Sequence of protein 2:
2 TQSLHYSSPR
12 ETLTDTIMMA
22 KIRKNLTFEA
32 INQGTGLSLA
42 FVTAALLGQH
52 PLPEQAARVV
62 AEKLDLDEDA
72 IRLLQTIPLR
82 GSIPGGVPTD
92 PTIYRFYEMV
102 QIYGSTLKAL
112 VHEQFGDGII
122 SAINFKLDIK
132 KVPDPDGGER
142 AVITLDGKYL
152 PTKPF

Sequence of protein 1:
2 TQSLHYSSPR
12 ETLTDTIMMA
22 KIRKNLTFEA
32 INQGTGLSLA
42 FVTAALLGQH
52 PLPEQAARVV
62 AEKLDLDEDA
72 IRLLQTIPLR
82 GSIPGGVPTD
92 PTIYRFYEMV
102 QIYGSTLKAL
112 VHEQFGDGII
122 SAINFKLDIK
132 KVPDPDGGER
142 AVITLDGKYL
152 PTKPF

Interface contacts:
Residue H113 in protein 2 contacts residue T93 in protein 1 (closest heavy-atom distance 3.4 Å).
Residue R141 in protein 2 interacts with residue G148 in protein 1 (closest heavy-atom distance 3.3 Å).
Residue F116 in protein 2 interacts with residue A142 in protein 1 (closest heavy-atom distance 3.5 Å).
Residue G138 in protein 2 interacts with residue K149 in protein 1 (closest heavy-atom distance 3.4 Å).
Residue R141 in protein 2 is in contact with residue D147 in protein 1 (closest heavy-atom distance 2.7 Å).
Residue V143 in protein 2 interacts with residue L146 in protein 1 (closest heavy-atom distance 3.4 Å).
Residue Q115 in protein 2 interacts with residue K132 in protein 1 (closest heavy-atom distance 3.0 Å).
Residue R141 in protein 2 contacts residue F116 in protein 1 (closest heavy-atom distance 3.5 Å).
Residue L146 in protein 2 is in contact with residue I144 in protein 1 (closest heavy-atom distance 2.8 Å).
Residue Q102 in protein 2 interacts with residue S83 in protein 1 (closest heavy-atom distance 2.8 Å).
Residue K132 in protein 2 contacts residue Q115 in protein 1 (closest heavy-atom distance 2.9 Å).
Residue H51 in protein 2 interacts with residue Y104 in protein 1 (closest heavy-atom distance 2.8 Å).
Residue T93 in protein 2 interacts with residue G119 in protein 1 (closest heavy-atom distance 2.8 Å).
Residue I144 in protein 2 interacts with residue L146 in protein 1 (closest heavy-atom distance 2.7 Å).
Residue Y150 in protein 2 is in contact with residue E140 in protein 1 (closest heavy-atom distance 2.8 Å).
Residue D147 in protein 2 contacts residue R141 in protein 1 (closest heavy-atom distance 2.6 Å).
Residue R141 in protein 2 contacts residue N125 in protein 1 (closest heavy-atom distance 2.9 Å).
Residue S83 in protein 2 is in contact with residue I103 in protein 1 (closest heavy-atom distance 3.5 Å).
Residue E30 in protein 2 interacts with residue E114 in protein 1 (closest heavy-atom distance 3.0 Å).
Residue T28 in protein 2 interacts with residue E114 in protein 1 (closest heavy-atom distance 3.4 Å).
Residue A45 in protein 2 is in contact with residue T107 in protein 1 (closest heavy-atom distance 3.1 Å).
Residue D147 in protein 2 contacts residue A142 in protein 1 (closest heavy-atom distance 3.4 Å).
Residue D91 in protein 2 interacts with residue K109 in protein 1 (closest heavy-atom distance 2.9 Å).
Residue G148 in protein 2 interacts with residue A142 in protein 1 (closest heavy-atom distance 2.8 Å).
Residue E140 in protein 2 contacts residue Y150 in protein 1 (closest heavy-atom distance 2.8 Å).
Residue G148 in protein 2 contacts residue R141 in protein 1 (closest heavy-atom distance 3.2 Å).
Residue F29 in protein 2 interacts with residue E114 in protein 1 (closest heavy-atom distance 2.8 Å).
Residue R96 in protein 2 is in contact with residue I120 in protein 1 (closest heavy-atom distance 3.5 Å).
Residue A142 in protein 2 contacts residue L146 in protein 1 (closest heavy-atom distance 3.5 Å).
Residue G119 in protein 2 is in contact with residue T93 in protein 1 (closest heavy-atom distance 2.8 Å).
Residue D135 in protein 2 interacts with residue K149 in protein 1 (closest heavy-atom distance 3.5 Å).
Residue Q102 in protein 2 contacts residue G87 in protein 1 (closest heavy-atom distance 2.8 Å).
Residue A142 in protein 2 is in contact with residue D147 in protein 1 (closest heavy-atom distance 3.4 Å).
Residue I121 in protein 2 contacts residue R96 in protein 1 (closest heavy-atom distance 3.3 Å).
Residue E99 in protein 2 contacts residue A123 in protein 1 (closest heavy-atom distance 3.2 Å).
Residue S83 in protein 2 contacts residue Q102 in protein 1 (closest heavy-atom distance 2.7 Å).
Residue T107 in protein 2 interacts with residue A45 in protein 1 (closest heavy-atom distance 3.1 Å).
Residue G87 in protein 2 interacts with residue Q102 in protein 1 (closest heavy-atom distance 2.6 Å).
Residue N125 in protein 2 is in contact with residue R141 in protein 1 (closest heavy-atom distance 2.9 Å).
Residue L146 in protein 2 contacts residue V143 in protein 1 (closest heavy-atom distance 3.4 Å).
Residue Q50 in protein 2 interacts with residue I103 in protein 1 (closest heavy-atom distance 3.5 Å).
Residue K149 in protein 2 is in contact with residue E140 in protein 1 (closest heavy-atom distance 3.4 Å).
Residue L146 in protein 2 interacts with residue A142 in protein 1 (closest heavy-atom distance 3.3 Å).
Residue K109 in protein 2 is in contact with residue D91 in protein 1 (closest heavy-atom distance 2.9 Å).
Residue T93 in protein 2 is in contact with residue H113 in protein 1 (closest heavy-atom distance 3.3 Å).
Residue A142 in protein 2 contacts residue I121 in protein 1 (closest heavy-atom distance 3.5 Å).
Residue S106 in protein 2 is in contact with residue S83 in protein 1 (closest heavy-atom distance 3.2 Å).
Residue E114 in protein 2 contacts residue F29 in protein 1 (closest heavy-atom distance 2.7 Å).
Residue K132 in protein 2 interacts with residue F116 in protein 1 (closest heavy-atom distance 3.4 Å).
Residue E114 in protein 2 contacts residue E30 in protein 1 (closest heavy-atom distance 3.1 Å).
Residue A142 in protein 2 is in contact with residue G148 in protein 1 (closest heavy-atom distance 2.8 Å).
Residue F116 in protein 2 contacts residue K132 in protein 1 (closest heavy-atom distance 3.5 Å).
Residue K149 in protein 2 is in contact with residue D135 in protein 1 (closest heavy-atom distance 3.3 Å).
Residue E114 in protein 2 is in contact with residue T28 in protein 1 (closest heavy-atom distance 3.3 Å).
Residue A123 in protein 2 interacts with residue E99 in protein 1 (closest heavy-atom distance 3.5 Å).
Residue S83 in protein 2 interacts with residue S106 in protein 1 (closest heavy-atom distance 3.1 Å).
Residue F116 in protein 2 interacts with residue R141 in protein 1 (closest heavy-atom distance 3.3 Å).
Residue Y104 in protein 2 interacts with residue H51 in protein 1 (closest heavy-atom distance 2.9 Å).
Residue R96 in protein 2 contacts residue I121 in protein 1 (closest heavy-atom distance 3.2 Å).
Residue E140 in protein 2 contacts residue K149 in protein 1 (closest heavy-atom distance 3.4 Å).

These two protein chains interact to form a complex.